Sequence of the second protein:
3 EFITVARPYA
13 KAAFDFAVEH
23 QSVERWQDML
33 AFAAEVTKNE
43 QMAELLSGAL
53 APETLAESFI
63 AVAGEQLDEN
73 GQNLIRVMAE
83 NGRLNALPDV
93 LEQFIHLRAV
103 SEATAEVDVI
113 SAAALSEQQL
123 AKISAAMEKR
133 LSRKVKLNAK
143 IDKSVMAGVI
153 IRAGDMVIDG

Residue-level contacts at the interface:
Residue Q14 in the first protein contacts residue A65 in the second protein (closest heavy-atom distance 4.9 Å).
Residue V22 in the first protein is in contact with residue L47 in the second protein (closest heavy-atom distance 4.8 Å).
Residue Q18 in the first protein contacts residue V64 in the second protein (closest heavy-atom distance 3.8 Å).
Residue R15 in the first protein is in contact with residue V64 in the second protein (closest heavy-atom distance 4.3 Å).
Residue Q14 in the first protein is in contact with residue V64 in the second protein (closest heavy-atom distance 3.0 Å).
Residue A17 in the first protein interacts with residue V64 in the second protein (closest heavy-atom distance 4.9 Å).
Residue V22 in the first protein contacts residue Q43 in the second protein (closest heavy-atom distance 4.7 Å).

The following describes two proteins that form a bound complex.

Sequence of the first protein:
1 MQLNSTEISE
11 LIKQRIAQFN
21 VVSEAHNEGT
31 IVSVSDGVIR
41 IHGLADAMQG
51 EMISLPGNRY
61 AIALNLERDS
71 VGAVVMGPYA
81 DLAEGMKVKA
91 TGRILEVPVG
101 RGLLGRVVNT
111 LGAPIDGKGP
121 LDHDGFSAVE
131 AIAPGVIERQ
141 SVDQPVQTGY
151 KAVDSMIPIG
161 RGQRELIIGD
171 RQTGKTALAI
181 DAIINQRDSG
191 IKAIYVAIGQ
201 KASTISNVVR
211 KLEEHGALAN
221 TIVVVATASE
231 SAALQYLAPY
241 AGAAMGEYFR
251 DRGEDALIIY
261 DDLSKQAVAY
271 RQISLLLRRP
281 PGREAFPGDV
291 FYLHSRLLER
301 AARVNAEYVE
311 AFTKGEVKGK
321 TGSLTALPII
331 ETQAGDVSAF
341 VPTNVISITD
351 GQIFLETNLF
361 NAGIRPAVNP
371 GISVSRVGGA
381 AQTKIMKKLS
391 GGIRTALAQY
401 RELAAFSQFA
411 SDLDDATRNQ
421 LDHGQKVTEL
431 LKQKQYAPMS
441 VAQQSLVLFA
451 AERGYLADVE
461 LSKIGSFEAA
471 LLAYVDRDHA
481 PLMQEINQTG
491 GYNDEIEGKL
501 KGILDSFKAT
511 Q